This data describes a binding interaction between two proteins.

Contacts between the two chains:
Residue T74 in chain B is in contact with residue E7 in chain A (closest heavy-atom distance 3.7 Å).
Residue D91 in chain B contacts residue T10 in chain A (closest heavy-atom distance 2.6 Å).
Residue Q89 in chain B is in contact with residue V11 in chain A (closest heavy-atom distance 3.8 Å).
Residue I125 in chain B interacts with residue S9 in chain A (closest heavy-atom distance 4.9 Å).
Residue Y126 in chain B is in contact with residue S9 in chain A (closest heavy-atom distance 3.7 Å).
Residue T95 in chain B is in contact with residue H13 in chain A (closest heavy-atom distance 3.9 Å).
Residue D91 in chain B is in contact with residue V11 in chain A (closest heavy-atom distance 3.9 Å).
Residue Y124 in chain B is in contact with residue T10 in chain A (closest heavy-atom distance 4.2 Å).
Residue Y123 in chain B contacts residue V11 in chain A (closest heavy-atom distance 4.2 Å).
Residue Y123 in chain B is in contact with residue V12 in chain A (closest heavy-atom distance 3.5 Å).
Residue L77 in chain B contacts residue V11 in chain A (closest heavy-atom distance 4.7 Å).
Residue Q96 in chain B is in contact with residue H13 in chain A (closest heavy-atom distance 3.3 Å).
Residue L77 in chain B contacts residue S9 in chain A (closest heavy-atom distance 3.2 Å).
Residue N41 in chain B is in contact with residue E7 in chain A (closest heavy-atom distance 3.6 Å).
Residue I125 in chain B interacts with residue V11 in chain A (closest heavy-atom distance 4.0 Å).
Residue N76 in chain B is in contact with residue E7 in chain A (closest heavy-atom distance 2.7 Å).
Residue K75 in chain B interacts with residue S9 in chain A (closest heavy-atom distance 3.6 Å).
Residue N76 in chain B is in contact with residue S9 in chain A (closest heavy-atom distance 3.1 Å).
Residue Y124 in chain B is in contact with residue H13 in chain A (closest heavy-atom distance 4.9 Å).
Residue R93 in chain B is in contact with residue V12 in chain A (closest heavy-atom distance 3.8 Å).
Residue R78 in chain B is in contact with residue S9 in chain A (closest heavy-atom distance 4.8 Å).
Residue G38 in chain B interacts with residue V6 in chain A (closest heavy-atom distance 4.8 Å).
Residue Y124 in chain B interacts with residue V12 in chain A (closest heavy-atom distance 2.6 Å).
Residue A122 in chain B contacts residue V12 in chain A (closest heavy-atom distance 4.4 Å).
Residue N76 in chain B interacts with residue V6 in chain A (closest heavy-atom distance 4.5 Å).
Residue I125 in chain B contacts residue T10 in chain A (closest heavy-atom distance 3.6 Å).
Residue Y111 in chain B contacts residue V11 in chain A (closest heavy-atom distance 4.2 Å).
Residue S94 in chain B contacts residue V11 in chain A (closest heavy-atom distance 4.5 Å).
Residue Y126 in chain B is in contact with residue V12 in chain A (closest heavy-atom distance 4.7 Å).
Residue L134 in chain B interacts with residue V11 in chain A (closest heavy-atom distance 4.0 Å).
Residue N41 in chain B interacts with residue V6 in chain A (closest heavy-atom distance 4.6 Å).
Residue Y123 in chain B interacts with residue H13 in chain A (closest heavy-atom distance 3.2 Å).
Residue K131 in chain B interacts with residue V12 in chain A (closest heavy-atom distance 3.3 Å).
Residue Q89 in chain B contacts residue T10 in chain A (closest heavy-atom distance 3.9 Å).
Residue K75 in chain B interacts with residue E7 in chain A (closest heavy-atom distance 3.8 Å).
Residue A122 in chain B is in contact with residue H13 in chain A (closest heavy-atom distance 3.9 Å).
Residue D91 in chain B interacts with residue V12 in chain A (closest heavy-atom distance 3.7 Å).
Residue Y111 in chain B contacts residue H13 in chain A (closest heavy-atom distance 3.3 Å).
Residue L77 in chain B interacts with residue T10 in chain A (closest heavy-atom distance 4.3 Å).
Residue P99 in chain B contacts residue H13 in chain A (closest heavy-atom distance 3.5 Å).
Residue P97 in chain B contacts residue H13 in chain A (closest heavy-atom distance 4.0 Å).
Residue S90 in chain B is in contact with residue V11 in chain A (closest heavy-atom distance 4.9 Å).
Residue V98 in chain B is in contact with residue H13 in chain A (closest heavy-atom distance 3.4 Å).
Residue S90 in chain B contacts residue T10 in chain A (closest heavy-atom distance 4.1 Å).
Residue S94 in chain B is in contact with residue V12 in chain A (closest heavy-atom distance 4.2 Å).
Residue Y124 in chain B interacts with residue V11 in chain A (closest heavy-atom distance 3.4 Å).
Residue I125 in chain B contacts residue V12 in chain A (closest heavy-atom distance 4.6 Å).
Residue G37 in chain B interacts with residue V6 in chain A (closest heavy-atom distance 3.7 Å).
Residue S94 in chain B is in contact with residue H13 in chain A (closest heavy-atom distance 3.3 Å).
Residue Y126 in chain B interacts with residue T10 in chain A (closest heavy-atom distance 3.7 Å).
Residue L88 in chain B interacts with residue V11 in chain A (closest heavy-atom distance 3.7 Å).

Sequence of chain A:
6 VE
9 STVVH

Sequence of chain B:
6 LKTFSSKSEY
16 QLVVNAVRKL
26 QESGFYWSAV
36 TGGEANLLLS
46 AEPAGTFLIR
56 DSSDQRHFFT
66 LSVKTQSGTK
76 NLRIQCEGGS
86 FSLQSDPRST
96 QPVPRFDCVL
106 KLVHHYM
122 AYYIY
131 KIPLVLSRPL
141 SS